Sequence of the first protein:
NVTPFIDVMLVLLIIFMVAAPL

The following describes two proteins that form a bound complex.

Sequence of the second protein:
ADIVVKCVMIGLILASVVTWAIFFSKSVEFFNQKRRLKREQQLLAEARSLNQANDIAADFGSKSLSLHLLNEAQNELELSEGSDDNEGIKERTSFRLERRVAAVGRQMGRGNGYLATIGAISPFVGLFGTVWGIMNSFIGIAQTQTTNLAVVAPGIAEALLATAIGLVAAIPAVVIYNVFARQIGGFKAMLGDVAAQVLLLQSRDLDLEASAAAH

Interface contacts:
Residue L167 in the second protein contacts residue A20 in the first protein (closest heavy-atom distance 3.9 Å).
Residue I152 in the second protein is in contact with residue L12 in the first protein (closest heavy-atom distance 4.6 Å).
Residue T181 in the second protein interacts with residue L13 in the first protein (closest heavy-atom distance 4.5 Å).
Residue L178 in the second protein interacts with residue L13 in the first protein (closest heavy-atom distance 3.7 Å).
Residue I174 in the second protein contacts residue A20 in the first protein (closest heavy-atom distance 4.6 Å).
Residue V149 in the second protein interacts with residue L12 in the first protein (closest heavy-atom distance 3.7 Å).
Residue I174 in the second protein interacts with residue F16 in the first protein (closest heavy-atom distance 3.6 Å).
Residue L185 in the second protein is in contact with residue M9 in the first protein (closest heavy-atom distance 4.4 Å).
Residue T181 in the second protein contacts residue M9 in the first protein (closest heavy-atom distance 4.4 Å).
Residue F156 in the second protein is in contact with residue A19 in the first protein (closest heavy-atom distance 3.6 Å).
Residue T148 in the second protein contacts residue L12 in the first protein (closest heavy-atom distance 3.3 Å).
Residue L145 in the second protein is in contact with residue L12 in the first protein (closest heavy-atom distance 4.0 Å).
Residue F156 in the second protein interacts with residue F16 in the first protein (closest heavy-atom distance 3.5 Å).
Residue L145 in the second protein interacts with residue V8 in the first protein (closest heavy-atom distance 4.6 Å).
Residue V192 in the second protein is in contact with residue V2 in the first protein (closest heavy-atom distance 4.0 Å).
Residue I152 in the second protein is in contact with residue F16 in the first protein (closest heavy-atom distance 3.7 Å).
Residue F156 in the second protein is in contact with residue A20 in the first protein (closest heavy-atom distance 4.4 Å).
Residue F142 in the second protein contacts residue F5 in the first protein (closest heavy-atom distance 4.3 Å).
Residue L145 in the second protein is in contact with residue M9 in the first protein (closest heavy-atom distance 4.5 Å).